This data describes a binding interaction between two proteins.

Contacts between the two chains:
Residue R266 in protein 1 interacts with residue Y364 in protein 2 (closest heavy-atom distance 2.5 Å).
Residue R272 in protein 1 contacts residue Y364 in protein 2 (closest heavy-atom distance 3.2 Å).
Residue D239 in protein 1 interacts with residue K380 in protein 2 (closest heavy-atom distance 2.4 Å).
Residue H356 in protein 1 contacts residue K111 in protein 2 (closest heavy-atom distance 3.3 Å).
Residue E258 in protein 1 interacts with residue K388 in protein 2 (closest heavy-atom distance 3.1 Å).
Residue E251 in protein 1 contacts residue R196 in protein 2 (closest heavy-atom distance 2.4 Å).
Residue D261 in protein 1 is in contact with residue K355 in protein 2 (closest heavy-atom distance 3.3 Å).
Residue D260 in protein 1 contacts residue R145 in protein 2 (closest heavy-atom distance 3.3 Å).
Residue E247 in protein 1 contacts residue L197 in protein 2 (closest heavy-atom distance 3.0 Å).
Residue I233 in protein 1 is in contact with residue F161 in protein 2 (closest heavy-atom distance 3.3 Å).
Residue E350 in protein 1 contacts residue K106 in protein 2 (closest heavy-atom distance 3.0 Å).
Residue E259 in protein 1 is in contact with residue L142 in protein 2 (closest heavy-atom distance 3.0 Å).
Residue R298 in protein 1 contacts residue K360 in protein 2 (closest heavy-atom distance 2.4 Å).
Residue E209 in protein 1 interacts with residue K150 in protein 2 (closest heavy-atom distance 2.6 Å).
Residue Q339 in protein 1 interacts with residue I101 in protein 2 (closest heavy-atom distance 3.1 Å).
Residue E246 in protein 1 is in contact with residue K389 in protein 2 (closest heavy-atom distance 3.2 Å).
Residue F244 in protein 1 interacts with residue R190 in protein 2 (closest heavy-atom distance 3.3 Å).
Residue K229 in protein 1 interacts with residue F161 in protein 2 (closest heavy-atom distance 3.1 Å).
Residue D203 in protein 1 interacts with residue K153 in protein 2 (closest heavy-atom distance 3.3 Å).
Residue G337 in protein 1 is in contact with residue K99 in protein 2 (closest heavy-atom distance 3.2 Å).
Residue N238 in protein 1 contacts residue K380 in protein 2 (closest heavy-atom distance 3.3 Å).
Residue E327 in protein 1 interacts with residue R310 in protein 2 (closest heavy-atom distance 2.9 Å).
Residue E206 in protein 1 interacts with residue K153 in protein 2 (closest heavy-atom distance 3.2 Å).
Residue D344 in protein 1 contacts residue L375 in protein 2 (closest heavy-atom distance 3.3 Å).
Residue E237 in protein 1 contacts residue K156 in protein 2 (closest heavy-atom distance 3.2 Å).
Residue D255 in protein 1 is in contact with residue Y121 in protein 2 (closest heavy-atom distance 2.3 Å).
Residue V242 in protein 1 contacts residue R190 in protein 2 (closest heavy-atom distance 2.6 Å).
Residue E253 in protein 1 interacts with residue V138 in protein 2 (closest heavy-atom distance 3.2 Å).
Residue R298 in protein 1 is in contact with residue Q363 in protein 2 (closest heavy-atom distance 2.3 Å).
Residue S178 in protein 1 is in contact with residue L102 in protein 2 (closest heavy-atom distance 2.5 Å).
Residue S178 in protein 1 contacts residue I101 in protein 2 (closest heavy-atom distance 3.1 Å).
Residue E346 in protein 1 interacts with residue I104 in protein 2 (closest heavy-atom distance 2.8 Å).
Residue E246 in protein 1 contacts residue Y121 in protein 2 (closest heavy-atom distance 3.0 Å).
Residue E347 in protein 1 interacts with residue K106 in protein 2 (closest heavy-atom distance 2.8 Å).
Residue D260 in protein 1 contacts residue K357 in protein 2 (closest heavy-atom distance 3.2 Å).
Residue E297 in protein 1 contacts residue V374 in protein 2 (closest heavy-atom distance 2.6 Å).
Residue E246 in protein 1 interacts with residue R126 in protein 2 (closest heavy-atom distance 2.7 Å).
Residue D205 in protein 1 interacts with residue Y92 in protein 2 (closest heavy-atom distance 2.0 Å).
Residue P243 in protein 1 contacts residue K120 in protein 2 (closest heavy-atom distance 2.9 Å).
Residue E206 in protein 1 is in contact with residue K150 in protein 2 (closest heavy-atom distance 3.1 Å).
Residue D273 in protein 1 interacts with residue N64 in protein 2 (closest heavy-atom distance 3.3 Å).
Residue G342 in protein 1 interacts with residue I101 in protein 2 (closest heavy-atom distance 3.0 Å).
Residue D200 in protein 1 contacts residue Y92 in protein 2 (closest heavy-atom distance 3.2 Å).
Residue E247 in protein 1 is in contact with residue K127 in protein 2 (closest heavy-atom distance 3.2 Å).
Residue D255 in protein 1 interacts with residue F117 in protein 2 (closest heavy-atom distance 3.3 Å).
Residue E202 in protein 1 is in contact with residue Y92 in protein 2 (closest heavy-atom distance 3.3 Å).
Residue E251 in protein 1 interacts with residue R193 in protein 2 (closest heavy-atom distance 2.7 Å).
Residue R272 in protein 1 is in contact with residue D365 in protein 2 (closest heavy-atom distance 3.0 Å).
Residue G250 in protein 1 contacts residue R131 in protein 2 (closest heavy-atom distance 3.2 Å).
Residue D273 in protein 1 is in contact with residue R367 in protein 2 (closest heavy-atom distance 3.0 Å).
Residue F257 in protein 1 is in contact with residue K357 in protein 2 (closest heavy-atom distance 3.3 Å).
Residue E263 in protein 1 interacts with residue T356 in protein 2 (closest heavy-atom distance 3.2 Å).
Residue K308 in protein 1 contacts residue E298 in protein 2 (closest heavy-atom distance 2.1 Å).
Residue E329 in protein 1 interacts with residue Y366 in protein 2 (closest heavy-atom distance 3.2 Å).
Residue R235 in protein 1 interacts with residue L102 in protein 2 (closest heavy-atom distance 2.5 Å).
Residue Y310 in protein 1 is in contact with residue I60 in protein 2 (closest heavy-atom distance 3.3 Å).
Residue K193 in protein 1 is in contact with residue D96 in protein 2 (closest heavy-atom distance 3.3 Å).
Residue S178 in protein 1 is in contact with residue N103 in protein 2 (closest heavy-atom distance 3.0 Å).
Residue M305 in protein 1 contacts residue S370 in protein 2 (closest heavy-atom distance 2.5 Å).
Residue W338 in protein 1 is in contact with residue K97 in protein 2 (closest heavy-atom distance 3.2 Å).

Sequence of protein 2:
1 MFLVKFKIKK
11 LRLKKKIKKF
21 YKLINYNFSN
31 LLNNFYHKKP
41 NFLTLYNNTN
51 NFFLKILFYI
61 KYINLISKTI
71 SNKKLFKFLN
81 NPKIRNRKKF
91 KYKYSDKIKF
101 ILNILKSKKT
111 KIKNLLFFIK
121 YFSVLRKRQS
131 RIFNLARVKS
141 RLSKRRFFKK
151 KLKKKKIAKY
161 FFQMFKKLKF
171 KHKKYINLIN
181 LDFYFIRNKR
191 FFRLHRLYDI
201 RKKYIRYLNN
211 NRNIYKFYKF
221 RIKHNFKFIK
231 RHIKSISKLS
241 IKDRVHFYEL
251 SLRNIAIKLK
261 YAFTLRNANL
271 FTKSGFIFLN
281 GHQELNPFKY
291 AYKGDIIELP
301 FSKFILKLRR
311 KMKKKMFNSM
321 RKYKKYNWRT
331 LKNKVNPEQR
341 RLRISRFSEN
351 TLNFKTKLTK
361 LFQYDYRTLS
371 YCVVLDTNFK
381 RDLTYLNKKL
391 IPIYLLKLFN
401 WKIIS

Sequence of protein 1:
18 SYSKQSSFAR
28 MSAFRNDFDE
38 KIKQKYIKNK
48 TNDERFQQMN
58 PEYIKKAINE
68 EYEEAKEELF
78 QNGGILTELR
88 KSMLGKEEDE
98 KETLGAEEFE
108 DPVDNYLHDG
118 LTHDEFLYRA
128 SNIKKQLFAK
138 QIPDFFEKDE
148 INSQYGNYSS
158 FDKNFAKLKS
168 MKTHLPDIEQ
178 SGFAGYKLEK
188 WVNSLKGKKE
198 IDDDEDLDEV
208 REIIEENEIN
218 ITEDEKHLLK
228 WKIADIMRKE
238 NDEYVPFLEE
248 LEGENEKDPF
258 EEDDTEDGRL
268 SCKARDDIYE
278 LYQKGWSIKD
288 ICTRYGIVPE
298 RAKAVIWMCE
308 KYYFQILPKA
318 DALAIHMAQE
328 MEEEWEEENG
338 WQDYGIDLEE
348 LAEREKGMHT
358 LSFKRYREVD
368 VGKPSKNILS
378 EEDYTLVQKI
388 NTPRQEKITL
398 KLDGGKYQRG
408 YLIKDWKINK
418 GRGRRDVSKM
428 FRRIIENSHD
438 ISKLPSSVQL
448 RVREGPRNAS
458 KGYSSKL